Sequence of protein 2:
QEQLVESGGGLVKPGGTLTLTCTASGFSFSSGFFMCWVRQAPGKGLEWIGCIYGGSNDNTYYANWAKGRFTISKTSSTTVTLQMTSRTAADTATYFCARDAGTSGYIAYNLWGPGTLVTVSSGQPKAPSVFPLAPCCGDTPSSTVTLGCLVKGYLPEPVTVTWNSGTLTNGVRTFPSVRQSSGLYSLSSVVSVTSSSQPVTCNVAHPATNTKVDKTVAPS

The following describes two proteins that form a bound complex.

Sequence of protein 1:
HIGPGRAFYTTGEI

Interface contacts:
Residue G32 in protein 2 contacts residue Y16 in protein 1 (closest heavy-atom distance 3.2 Å).
Residue N59 in protein 2 interacts with residue T18 in protein 1 (closest heavy-atom distance 4.7 Å).
Residue Y53 in protein 2 is in contact with residue Y16 in protein 1 (closest heavy-atom distance 3.1 Å).
Residue G105 in protein 2 interacts with residue Y16 in protein 1 (closest heavy-atom distance 4.0 Å).
Residue Y61 in protein 2 contacts residue E20 in protein 1 (closest heavy-atom distance 3.5 Å).
Residue Y53 in protein 2 is in contact with residue T18 in protein 1 (closest heavy-atom distance 3.4 Å).
Residue N59 in protein 2 interacts with residue G19 in protein 1 (closest heavy-atom distance 2.4 Å).
Residue N59 in protein 2 contacts residue E20 in protein 1 (closest heavy-atom distance 3.4 Å).
Residue Y53 in protein 2 contacts residue T17 in protein 1 (closest heavy-atom distance 2.7 Å).
Residue Y106 in protein 2 contacts residue Y16 in protein 1 (closest heavy-atom distance 3.3 Å).
Residue S104 in protein 2 is in contact with residue H8 in protein 1 (closest heavy-atom distance 4.0 Å).
Residue F34 in protein 2 interacts with residue G19 in protein 1 (closest heavy-atom distance 3.8 Å).
Residue G105 in protein 2 contacts residue G12 in protein 1 (closest heavy-atom distance 3.0 Å).
Residue S31 in protein 2 interacts with residue T17 in protein 1 (closest heavy-atom distance 4.8 Å).
Residue Y106 in protein 2 interacts with residue P11 in protein 1 (closest heavy-atom distance 3.7 Å).
Residue F33 in protein 2 is in contact with residue Y16 in protein 1 (closest heavy-atom distance 4.4 Å).
Residue Y106 in protein 2 is in contact with residue H8 in protein 1 (closest heavy-atom distance 3.4 Å).
Residue F34 in protein 2 is in contact with residue F15 in protein 1 (closest heavy-atom distance 3.3 Å).
Residue S104 in protein 2 interacts with residue G10 in protein 1 (closest heavy-atom distance 2.7 Å).
Residue S104 in protein 2 is in contact with residue I9 in protein 1 (closest heavy-atom distance 3.7 Å).
Residue Y53 in protein 2 interacts with residue G19 in protein 1 (closest heavy-atom distance 3.4 Å).
Residue G105 in protein 2 is in contact with residue P11 in protein 1 (closest heavy-atom distance 3.5 Å).
Residue F34 in protein 2 interacts with residue Y16 in protein 1 (closest heavy-atom distance 4.2 Å).
Residue Y106 in protein 2 interacts with residue G10 in protein 1 (closest heavy-atom distance 3.3 Å).
Residue G102 in protein 2 interacts with residue Y16 in protein 1 (closest heavy-atom distance 3.5 Å).
Residue G105 in protein 2 contacts residue R13 in protein 1 (closest heavy-atom distance 3.3 Å).
Residue A108 in protein 2 contacts residue Y16 in protein 1 (closest heavy-atom distance 4.7 Å).
Residue Y106 in protein 2 is in contact with residue I9 in protein 1 (closest heavy-atom distance 3.2 Å).
Residue Y61 in protein 2 contacts residue I21 in protein 1 (closest heavy-atom distance 4.0 Å).
Residue S104 in protein 2 interacts with residue R13 in protein 1 (closest heavy-atom distance 4.7 Å).
Residue I107 in protein 2 contacts residue Y16 in protein 1 (closest heavy-atom distance 3.2 Å).
Residue G105 in protein 2 is in contact with residue G10 in protein 1 (closest heavy-atom distance 3.1 Å).
Residue N57 in protein 2 interacts with residue G19 in protein 1 (closest heavy-atom distance 4.4 Å).
Residue Y61 in protein 2 contacts residue F15 in protein 1 (closest heavy-atom distance 3.2 Å).
Residue G32 in protein 2 contacts residue T17 in protein 1 (closest heavy-atom distance 4.8 Å).
Residue N57 in protein 2 contacts residue T18 in protein 1 (closest heavy-atom distance 2.8 Å).
Residue Y61 in protein 2 contacts residue G19 in protein 1 (closest heavy-atom distance 2.6 Å).
Residue Y53 in protein 2 contacts residue F15 in protein 1 (closest heavy-atom distance 4.8 Å).
Residue D100 in protein 2 contacts residue Y16 in protein 1 (closest heavy-atom distance 2.8 Å).
Residue N57 in protein 2 contacts residue E20 in protein 1 (closest heavy-atom distance 4.0 Å).